Sequence of chain A:
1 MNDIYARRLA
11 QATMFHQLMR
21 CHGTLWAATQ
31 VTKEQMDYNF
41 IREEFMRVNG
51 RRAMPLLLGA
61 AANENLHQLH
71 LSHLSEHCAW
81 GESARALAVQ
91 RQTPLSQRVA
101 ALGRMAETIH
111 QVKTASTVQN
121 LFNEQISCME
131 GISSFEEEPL

Sequence of chain B:
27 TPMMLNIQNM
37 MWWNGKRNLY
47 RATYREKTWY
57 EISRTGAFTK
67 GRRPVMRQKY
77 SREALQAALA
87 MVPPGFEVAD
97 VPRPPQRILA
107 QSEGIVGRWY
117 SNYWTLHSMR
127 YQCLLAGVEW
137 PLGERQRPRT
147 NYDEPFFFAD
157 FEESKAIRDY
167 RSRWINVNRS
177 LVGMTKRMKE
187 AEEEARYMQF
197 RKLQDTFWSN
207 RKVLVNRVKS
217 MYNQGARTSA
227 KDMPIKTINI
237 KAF

Residue-level contacts at the interface:
Residue N235 in chain B is in contact with residue E107 in chain A (closest heavy-atom distance 4.2 Å).
Residue N235 in chain B interacts with residue A106 in chain A (closest heavy-atom distance 3.1 Å).
Residue A238 in chain B is in contact with residue E107 in chain A (closest heavy-atom distance 4.7 Å).
Residue V211 in chain B contacts residue M105 in chain A (closest heavy-atom distance 4.5 Å).
Residue W204 in chain B is in contact with residue I109 in chain A (closest heavy-atom distance 4.5 Å).
Residue N235 in chain B contacts residue M105 in chain A (closest heavy-atom distance 4.0 Å).
Residue A238 in chain B contacts residue A106 in chain A (closest heavy-atom distance 4.6 Å).
Residue T233 in chain B contacts residue M105 in chain A (closest heavy-atom distance 4.6 Å).
Residue A238 in chain B contacts residue T108 in chain A (closest heavy-atom distance 2.8 Å).
Residue F239 in chain B contacts residue M105 in chain A (closest heavy-atom distance 4.0 Å).
Residue I234 in chain B interacts with residue R104 in chain A (closest heavy-atom distance 3.8 Å).
Residue R207 in chain B interacts with residue L102 in chain A (closest heavy-atom distance 4.5 Å).
Residue W204 in chain B contacts residue L102 in chain A (closest heavy-atom distance 4.9 Å).
Residue F239 in chain B is in contact with residue T108 in chain A (closest heavy-atom distance 4.4 Å).
Residue T233 in chain B interacts with residue A106 in chain A (closest heavy-atom distance 3.9 Å).
Residue I234 in chain B interacts with residue M105 in chain A (closest heavy-atom distance 3.3 Å).
Residue I231 in chain B interacts with residue M105 in chain A (closest heavy-atom distance 3.6 Å).
Residue F239 in chain B contacts residue E107 in chain A (closest heavy-atom distance 4.1 Å).
Residue R207 in chain B contacts residue I109 in chain A (closest heavy-atom distance 4.5 Å).
Residue I234 in chain B contacts residue A106 in chain A (closest heavy-atom distance 4.8 Å).
Residue L210 in chain B interacts with residue M105 in chain A (closest heavy-atom distance 4.0 Å).
Residue T233 in chain B is in contact with residue N63 in chain A (closest heavy-atom distance 4.6 Å).
Residue I231 in chain B is in contact with residue R104 in chain A (closest heavy-atom distance 4.2 Å).
Residue T233 in chain B interacts with residue R104 in chain A (closest heavy-atom distance 3.3 Å).
Residue R207 in chain B contacts residue M105 in chain A (closest heavy-atom distance 2.8 Å).
Residue T233 in chain B is in contact with residue L58 in chain A (closest heavy-atom distance 4.8 Å).
Residue T233 in chain B is in contact with residue G59 in chain A (closest heavy-atom distance 3.7 Å).

This data describes a binding interaction between two proteins.